Sequence of protein 1:
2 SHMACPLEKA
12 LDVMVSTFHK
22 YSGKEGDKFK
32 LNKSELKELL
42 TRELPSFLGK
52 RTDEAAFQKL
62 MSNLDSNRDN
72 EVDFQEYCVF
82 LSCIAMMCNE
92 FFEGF

Sequence of protein 2:
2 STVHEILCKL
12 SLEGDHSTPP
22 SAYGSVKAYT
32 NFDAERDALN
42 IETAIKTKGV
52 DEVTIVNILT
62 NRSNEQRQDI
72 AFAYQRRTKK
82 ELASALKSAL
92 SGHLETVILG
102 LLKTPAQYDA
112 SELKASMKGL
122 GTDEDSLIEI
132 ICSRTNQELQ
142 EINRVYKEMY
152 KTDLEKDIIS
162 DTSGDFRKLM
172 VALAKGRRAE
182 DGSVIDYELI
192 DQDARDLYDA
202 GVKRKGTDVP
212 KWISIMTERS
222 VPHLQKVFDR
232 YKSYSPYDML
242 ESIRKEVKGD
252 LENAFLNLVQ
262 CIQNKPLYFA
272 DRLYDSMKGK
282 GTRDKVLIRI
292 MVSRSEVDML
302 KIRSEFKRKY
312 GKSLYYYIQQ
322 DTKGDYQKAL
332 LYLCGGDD

The following describes two proteins that form a bound complex.

Contacts between the two chains:
Residue E36 in protein 2 contacts residue S47 in protein 1 (closest heavy-atom distance 4.7 Å).
Residue V27 in protein 2 is in contact with residue C84 in protein 1 (closest heavy-atom distance 3.7 Å).
Residue Y24 in protein 2 is in contact with residue M88 in protein 1 (closest heavy-atom distance 3.4 Å).
Residue Y30 in protein 2 is in contact with residue L61 in protein 1 (closest heavy-atom distance 3.9 Å).
Residue S26 in protein 2 interacts with residue A57 in protein 1 (closest heavy-atom distance 4.8 Å).
Residue Y24 in protein 2 interacts with residue M87 in protein 1 (closest heavy-atom distance 3.4 Å).
Residue F73 in protein 2 is in contact with residue L49 in protein 1 (closest heavy-atom distance 4.0 Å).
Residue Y30 in protein 2 is in contact with residue F58 in protein 1 (closest heavy-atom distance 3.6 Å).
Residue L13 in protein 2 contacts residue Q76 in protein 1 (closest heavy-atom distance 4.2 Å).
Residue T31 in protein 2 is in contact with residue I85 in protein 1 (closest heavy-atom distance 4.3 Å).
Residue V27 in protein 2 contacts residue I85 in protein 1 (closest heavy-atom distance 3.7 Å).
Residue R37 in protein 2 interacts with residue F92 in protein 1 (closest heavy-atom distance 4.0 Å).
Residue Y30 in protein 2 contacts residue L49 in protein 1 (closest heavy-atom distance 3.6 Å).
Residue S26 in protein 2 is in contact with residue K60 in protein 1 (closest heavy-atom distance 3.7 Å).
Residue L40 in protein 2 is in contact with residue F92 in protein 1 (closest heavy-atom distance 3.5 Å).
Residue T31 in protein 2 interacts with residue M88 in protein 1 (closest heavy-atom distance 3.3 Å).
Residue F33 in protein 2 is in contact with residue E91 in protein 1 (closest heavy-atom distance 3.3 Å).
Residue T31 in protein 2 is in contact with residue F48 in protein 1 (closest heavy-atom distance 3.1 Å).
Residue K28 in protein 2 is in contact with residue E91 in protein 1 (closest heavy-atom distance 3.0 Å).
Residue S22 in protein 2 contacts residue N64 in protein 1 (closest heavy-atom distance 3.5 Å).
Residue E66 in protein 2 contacts residue R52 in protein 1 (closest heavy-atom distance 3.4 Å).
Residue R77 in protein 2 contacts residue P46 in protein 1 (closest heavy-atom distance 3.3 Å).
Residue S26 in protein 2 interacts with residue L61 in protein 1 (closest heavy-atom distance 3.9 Å).
Residue R77 in protein 2 is in contact with residue F48 in protein 1 (closest heavy-atom distance 4.5 Å).
Residue T31 in protein 2 is in contact with residue G50 in protein 1 (closest heavy-atom distance 4.0 Å).
Residue F33 in protein 2 is in contact with residue F92 in protein 1 (closest heavy-atom distance 3.4 Å).
Residue Y30 in protein 2 contacts residue D54 in protein 1 (closest heavy-atom distance 4.3 Å).
Residue T31 in protein 2 interacts with residue L49 in protein 1 (closest heavy-atom distance 4.5 Å).
Residue Y30 in protein 2 contacts residue K38 in protein 1 (closest heavy-atom distance 4.2 Å).
Residue V27 in protein 2 interacts with residue F81 in protein 1 (closest heavy-atom distance 4.1 Å).
Residue F73 in protein 2 contacts residue K51 in protein 1 (closest heavy-atom distance 3.8 Å).
Residue Y30 in protein 2 is in contact with residue L41 in protein 1 (closest heavy-atom distance 3.5 Å).
Residue A23 in protein 2 contacts residue C84 in protein 1 (closest heavy-atom distance 4.3 Å).
Residue E36 in protein 2 is in contact with residue F92 in protein 1 (closest heavy-atom distance 3.4 Å).
Residue R77 in protein 2 interacts with residue L49 in protein 1 (closest heavy-atom distance 2.9 Å).
Residue Q69 in protein 2 is in contact with residue R52 in protein 1 (closest heavy-atom distance 4.3 Å).
Residue V27 in protein 2 contacts residue M88 in protein 1 (closest heavy-atom distance 4.0 Å).
Residue Y30 in protein 2 is in contact with residue A57 in protein 1 (closest heavy-atom distance 4.2 Å).
Residue P21 in protein 2 interacts with residue M87 in protein 1 (closest heavy-atom distance 3.6 Å).
Residue S26 in protein 2 interacts with residue N64 in protein 1 (closest heavy-atom distance 3.4 Å).
Residue R78 in protein 2 is in contact with residue F92 in protein 1 (closest heavy-atom distance 3.5 Å).
Residue R77 in protein 2 interacts with residue S47 in protein 1 (closest heavy-atom distance 3.0 Å).
Residue N32 in protein 2 is in contact with residue G50 in protein 1 (closest heavy-atom distance 4.2 Å).
Residue E14 in protein 2 contacts residue Q76 in protein 1 (closest heavy-atom distance 2.5 Å).
Residue R77 in protein 2 interacts with residue G50 in protein 1 (closest heavy-atom distance 4.6 Å).
Residue Y30 in protein 2 interacts with residue G50 in protein 1 (closest heavy-atom distance 4.7 Å).
Residue Q69 in protein 2 contacts residue K51 in protein 1 (closest heavy-atom distance 4.1 Å).
Residue D70 in protein 2 is in contact with residue K51 in protein 1 (closest heavy-atom distance 3.8 Å).
Residue F73 in protein 2 interacts with residue G50 in protein 1 (closest heavy-atom distance 4.1 Å).
Residue K28 in protein 2 contacts residue M88 in protein 1 (closest heavy-atom distance 3.9 Å).
Residue P21 in protein 2 is in contact with residue C84 in protein 1 (closest heavy-atom distance 4.1 Å).
Residue Y30 in protein 2 is in contact with residue T53 in protein 1 (closest heavy-atom distance 4.0 Å).
Residue A23 in protein 2 interacts with residue L65 in protein 1 (closest heavy-atom distance 4.0 Å).
Residue A23 in protein 2 contacts residue N64 in protein 1 (closest heavy-atom distance 3.8 Å).
Residue Y24 in protein 2 is in contact with residue E91 in protein 1 (closest heavy-atom distance 2.5 Å).
Residue D70 in protein 2 interacts with residue R52 in protein 1 (closest heavy-atom distance 2.8 Å).
Residue Y24 in protein 2 contacts residue C84 in protein 1 (closest heavy-atom distance 3.3 Å).
Residue V27 in protein 2 is in contact with residue L61 in protein 1 (closest heavy-atom distance 3.7 Å).
Residue T44 in protein 2 interacts with residue F96 in protein 1 (closest heavy-atom distance 3.7 Å).
Residue F33 in protein 2 interacts with residue M88 in protein 1 (closest heavy-atom distance 3.7 Å).